Sequence of the first protein:
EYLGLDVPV

Sequence of the second protein:
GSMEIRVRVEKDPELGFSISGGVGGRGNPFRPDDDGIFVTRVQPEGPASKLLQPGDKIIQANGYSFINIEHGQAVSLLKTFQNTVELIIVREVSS

Residue-level contacts at the interface:
Residue G27 in the second protein contacts residue Y2 in the first protein (closest heavy-atom distance 3.5 Å).
Residue K79 in the second protein contacts residue V7 in the first protein (closest heavy-atom distance 4.6 Å).
Residue K11 in the second protein interacts with residue V9 in the first protein (closest heavy-atom distance 4.4 Å).
Residue F17 in the second protein interacts with residue P8 in the first protein (closest heavy-atom distance 3.7 Å).
Residue P29 in the second protein is in contact with residue Y2 in the first protein (closest heavy-atom distance 3.4 Å).
Residue S20 in the second protein contacts residue D6 in the first protein (closest heavy-atom distance 4.6 Å).
Residue L15 in the second protein interacts with residue V9 in the first protein (closest heavy-atom distance 2.8 Å).
Residue S20 in the second protein interacts with residue Y2 in the first protein (closest heavy-atom distance 3.6 Å).
Residue R41 in the second protein contacts residue D6 in the first protein (closest heavy-atom distance 4.2 Å).
Residue S20 in the second protein interacts with residue L5 in the first protein (closest heavy-atom distance 4.5 Å).
Residue V75 in the second protein contacts residue V7 in the first protein (closest heavy-atom distance 3.9 Å).
Residue F17 in the second protein contacts residue V7 in the first protein (closest heavy-atom distance 4.1 Å).
Residue N28 in the second protein interacts with residue Y2 in the first protein (closest heavy-atom distance 3.6 Å).
Residue I19 in the second protein contacts residue V7 in the first protein (closest heavy-atom distance 2.8 Å).
Residue G16 in the second protein contacts residue V9 in the first protein (closest heavy-atom distance 3.0 Å).
Residue S18 in the second protein is in contact with residue V7 in the first protein (closest heavy-atom distance 3.2 Å).
Residue K79 in the second protein contacts residue V9 in the first protein (closest heavy-atom distance 4.3 Å).
Residue S18 in the second protein interacts with residue P8 in the first protein (closest heavy-atom distance 3.4 Å).
Residue I19 in the second protein contacts residue V9 in the first protein (closest heavy-atom distance 4.6 Å).
Residue I19 in the second protein contacts residue P8 in the first protein (closest heavy-atom distance 4.9 Å).
Residue S18 in the second protein interacts with residue V9 in the first protein (closest heavy-atom distance 4.5 Å).
Residue K79 in the second protein contacts residue P8 in the first protein (closest heavy-atom distance 3.7 Å).
Residue I19 in the second protein contacts residue D6 in the first protein (closest heavy-atom distance 3.3 Å).
Residue R26 in the second protein contacts residue E1 in the first protein (closest heavy-atom distance 2.7 Å).
Residue F17 in the second protein interacts with residue V9 in the first protein (closest heavy-atom distance 2.9 Å).
Residue V75 in the second protein is in contact with residue V9 in the first protein (closest heavy-atom distance 4.7 Å).
Residue R26 in the second protein is in contact with residue Y2 in the first protein (closest heavy-atom distance 3.2 Å).
Residue R26 in the second protein contacts residue L3 in the first protein (closest heavy-atom distance 3.9 Å).
Residue T40 in the second protein interacts with residue D6 in the first protein (closest heavy-atom distance 2.7 Å).
Residue I19 in the second protein interacts with residue L5 in the first protein (closest heavy-atom distance 4.9 Å).
Residue S18 in the second protein interacts with residue D6 in the first protein (closest heavy-atom distance 3.4 Å).
Residue L78 in the second protein interacts with residue V9 in the first protein (closest heavy-atom distance 4.2 Å).
Residue E14 in the second protein is in contact with residue V9 in the first protein (closest heavy-atom distance 3.6 Å).
Residue T40 in the second protein interacts with residue Y2 in the first protein (closest heavy-atom distance 3.9 Å).

The following describes two proteins that form a bound complex.